Sequence of chain A:
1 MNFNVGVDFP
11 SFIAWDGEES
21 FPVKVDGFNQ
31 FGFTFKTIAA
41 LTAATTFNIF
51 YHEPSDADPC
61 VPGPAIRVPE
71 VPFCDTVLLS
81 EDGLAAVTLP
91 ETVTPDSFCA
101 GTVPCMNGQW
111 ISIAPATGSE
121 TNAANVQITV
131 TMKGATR

This data describes a binding interaction between two proteins.

Sequence of chain B:
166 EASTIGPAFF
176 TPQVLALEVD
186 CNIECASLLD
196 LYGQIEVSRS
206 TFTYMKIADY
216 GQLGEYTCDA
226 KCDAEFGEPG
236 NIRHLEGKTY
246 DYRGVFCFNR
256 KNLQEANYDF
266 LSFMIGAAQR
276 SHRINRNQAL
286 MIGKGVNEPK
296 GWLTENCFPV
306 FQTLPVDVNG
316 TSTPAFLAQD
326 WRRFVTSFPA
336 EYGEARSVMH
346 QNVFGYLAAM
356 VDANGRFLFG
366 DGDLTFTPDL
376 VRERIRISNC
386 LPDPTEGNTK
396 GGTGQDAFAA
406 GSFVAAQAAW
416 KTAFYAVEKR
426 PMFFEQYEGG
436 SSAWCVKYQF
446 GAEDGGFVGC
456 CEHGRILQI

Contacts between the two chains:
Residue P172 in chain B is in contact with residue F9 in chain A (closest heavy-atom distance 4.7 Å).
Residue P172 in chain B is in contact with residue N4 in chain A (closest heavy-atom distance 4.3 Å).
Residue F253 in chain B interacts with residue C74 in chain A (closest heavy-atom distance 4.3 Å).
Residue A173 in chain B interacts with residue D8 in chain A (closest heavy-atom distance 4.3 Å).
Residue V441 in chain B interacts with residue C74 in chain A (closest heavy-atom distance 5.0 Å).
Residue S168 in chain B interacts with residue F3 in chain A (closest heavy-atom distance 3.1 Å).
Residue S168 in chain B interacts with residue N4 in chain A (closest heavy-atom distance 4.0 Å).
Residue T169 in chain B is in contact with residue N4 in chain A (closest heavy-atom distance 3.2 Å).
Residue G171 in chain B is in contact with residue F3 in chain A (closest heavy-atom distance 4.0 Å).
Residue C252 in chain B interacts with residue C74 in chain A (closest heavy-atom distance 2.0 Å).
Residue P172 in chain B contacts residue V5 in chain A (closest heavy-atom distance 3.4 Å).
Residue S168 in chain B interacts with residue N2 in chain A (closest heavy-atom distance 2.6 Å).
Residue C440 in chain B interacts with residue C74 in chain A (closest heavy-atom distance 4.1 Å).
Residue P172 in chain B contacts residue V7 in chain A (closest heavy-atom distance 3.6 Å).
Residue F174 in chain B contacts residue D8 in chain A (closest heavy-atom distance 4.7 Å).
Residue P172 in chain B interacts with residue F3 in chain A (closest heavy-atom distance 3.9 Å).
Residue G171 in chain B contacts residue V7 in chain A (closest heavy-atom distance 3.9 Å).
Residue S168 in chain B is in contact with residue M1 in chain A (closest heavy-atom distance 4.4 Å).
Residue P172 in chain B is in contact with residue D8 in chain A (closest heavy-atom distance 3.3 Å).
Residue F175 in chain B contacts residue F3 in chain A (closest heavy-atom distance 3.3 Å).
Residue I170 in chain B interacts with residue N4 in chain A (closest heavy-atom distance 4.1 Å).
Residue G171 in chain B interacts with residue N4 in chain A (closest heavy-atom distance 3.8 Å).
Residue C252 in chain B interacts with residue F73 in chain A (closest heavy-atom distance 3.9 Å).
Residue G171 in chain B contacts residue D8 in chain A (closest heavy-atom distance 3.4 Å).
Residue C252 in chain B is in contact with residue D75 in chain A (closest heavy-atom distance 4.2 Å).